Sequence of chain B:
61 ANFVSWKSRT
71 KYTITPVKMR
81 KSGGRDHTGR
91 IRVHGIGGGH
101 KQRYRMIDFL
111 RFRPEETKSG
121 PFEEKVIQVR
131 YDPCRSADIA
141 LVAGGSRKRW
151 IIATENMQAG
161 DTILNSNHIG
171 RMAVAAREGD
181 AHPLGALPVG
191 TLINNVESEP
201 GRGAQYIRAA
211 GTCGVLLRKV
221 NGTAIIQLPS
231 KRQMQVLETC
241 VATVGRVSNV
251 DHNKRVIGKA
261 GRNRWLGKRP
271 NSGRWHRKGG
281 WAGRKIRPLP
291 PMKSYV

Sequence of chain A:
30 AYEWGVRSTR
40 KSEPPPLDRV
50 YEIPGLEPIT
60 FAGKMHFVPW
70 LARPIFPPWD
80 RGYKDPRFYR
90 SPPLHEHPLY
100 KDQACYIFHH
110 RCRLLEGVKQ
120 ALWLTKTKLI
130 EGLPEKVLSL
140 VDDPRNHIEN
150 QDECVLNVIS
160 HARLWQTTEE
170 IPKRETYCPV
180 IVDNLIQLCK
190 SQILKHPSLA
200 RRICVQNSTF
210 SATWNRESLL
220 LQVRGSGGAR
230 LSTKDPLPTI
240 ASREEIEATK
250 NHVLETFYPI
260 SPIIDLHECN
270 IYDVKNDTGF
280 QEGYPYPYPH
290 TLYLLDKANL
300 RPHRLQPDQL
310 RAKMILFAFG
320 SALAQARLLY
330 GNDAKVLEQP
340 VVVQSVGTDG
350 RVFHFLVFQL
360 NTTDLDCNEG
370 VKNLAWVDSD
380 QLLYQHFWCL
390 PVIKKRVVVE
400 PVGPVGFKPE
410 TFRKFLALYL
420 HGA

The following describes two proteins that form a bound complex.

Contacts between the two chains:
Residue W33 in chain A contacts residue M106 in chain B (closest heavy-atom distance 4.1 Å).
Residue Y31 in chain A is in contact with residue G201 in chain B (closest heavy-atom distance 4.9 Å).
Residue S260 in chain A is in contact with residue S146 in chain B (closest heavy-atom distance 3.6 Å).
Residue I263 in chain A is in contact with residue A143 in chain B (closest heavy-atom distance 4.5 Å).
Residue V35 in chain A interacts with residue K67 in chain B (closest heavy-atom distance 3.2 Å).
Residue A30 in chain A contacts residue R202 in chain B (closest heavy-atom distance 4.2 Å).
Residue S37 in chain A contacts residue S65 in chain B (closest heavy-atom distance 4.5 Å).
Residue I262 in chain A is in contact with residue S146 in chain B (closest heavy-atom distance 3.7 Å).
Residue W33 in chain A contacts residue Y104 in chain B (closest heavy-atom distance 4.1 Å).
Residue V35 in chain A contacts residue S65 in chain B (closest heavy-atom distance 4.7 Å).
Residue Y31 in chain A contacts residue R202 in chain B (closest heavy-atom distance 4.2 Å).
Residue A30 in chain A is in contact with residue L110 in chain B (closest heavy-atom distance 3.9 Å).
Residue Y31 in chain A is in contact with residue G203 in chain B (closest heavy-atom distance 4.8 Å).
Residue I259 in chain A interacts with residue G145 in chain B (closest heavy-atom distance 4.0 Å).
Residue P258 in chain A is in contact with residue A143 in chain B (closest heavy-atom distance 3.9 Å).
Residue G34 in chain A interacts with residue T70 in chain B (closest heavy-atom distance 4.3 Å).
Residue G34 in chain A is in contact with residue R69 in chain B (closest heavy-atom distance 2.6 Å).
Residue P258 in chain A contacts residue G144 in chain B (closest heavy-atom distance 3.1 Å).
Residue A30 in chain A is in contact with residue G201 in chain B (closest heavy-atom distance 2.1 Å).
Residue P258 in chain A interacts with residue E124 in chain B (closest heavy-atom distance 4.5 Å).
Residue P258 in chain A contacts residue K125 in chain B (closest heavy-atom distance 4.5 Å).
Residue T38 in chain A contacts residue V64 in chain B (closest heavy-atom distance 3.9 Å).
Residue R39 in chain A interacts with residue T70 in chain B (closest heavy-atom distance 4.1 Å).
Residue P258 in chain A interacts with residue T162 in chain B (closest heavy-atom distance 4.7 Å).
Residue A30 in chain A is in contact with residue R113 in chain B (closest heavy-atom distance 3.4 Å).
Residue I263 in chain A contacts residue S146 in chain B (closest heavy-atom distance 3.6 Å).
Residue L114 in chain A is in contact with residue I127 in chain B (closest heavy-atom distance 3.9 Å).
Residue T38 in chain A is in contact with residue S65 in chain B (closest heavy-atom distance 3.5 Å).
Residue Y257 in chain A contacts residue E123 in chain B (closest heavy-atom distance 3.2 Å).
Residue W33 in chain A is in contact with residue R113 in chain B (closest heavy-atom distance 4.6 Å).
Residue L114 in chain A is in contact with residue A143 in chain B (closest heavy-atom distance 4.4 Å).
Residue P258 in chain A contacts residue G145 in chain B (closest heavy-atom distance 3.4 Å).
Residue S260 in chain A interacts with residue G144 in chain B (closest heavy-atom distance 5.0 Å).
Residue A30 in chain A interacts with residue G203 in chain B (closest heavy-atom distance 4.3 Å).
Residue S260 in chain A contacts residue G145 in chain B (closest heavy-atom distance 3.0 Å).
Residue I263 in chain A contacts residue G145 in chain B (closest heavy-atom distance 3.6 Å).
Residue G34 in chain A is in contact with residue S68 in chain B (closest heavy-atom distance 4.9 Å).
Residue W33 in chain A contacts residue T70 in chain B (closest heavy-atom distance 3.2 Å).
Residue W33 in chain A interacts with residue I107 in chain B (closest heavy-atom distance 3.3 Å).
Residue L114 in chain A is in contact with residue K148 in chain B (closest heavy-atom distance 3.5 Å).
Residue V35 in chain A is in contact with residue S68 in chain B (closest heavy-atom distance 4.9 Å).
Residue I259 in chain A contacts residue G144 in chain B (closest heavy-atom distance 4.8 Å).
Residue I263 in chain A contacts residue R147 in chain B (closest heavy-atom distance 4.0 Å).
Residue D264 in chain A contacts residue K148 in chain B (closest heavy-atom distance 3.0 Å).
Residue P258 in chain A is in contact with residue E123 in chain B (closest heavy-atom distance 4.1 Å).
Residue I263 in chain A interacts with residue K148 in chain B (closest heavy-atom distance 3.9 Å).
Residue T38 in chain A interacts with residue K67 in chain B (closest heavy-atom distance 4.0 Å).
Residue W33 in chain A interacts with residue R69 in chain B (closest heavy-atom distance 3.2 Å).
Residue I259 in chain A contacts residue K125 in chain B (closest heavy-atom distance 3.9 Å).
Residue W33 in chain A interacts with residue K71 in chain B (closest heavy-atom distance 4.6 Å).
Residue I259 in chain A interacts with residue A143 in chain B (closest heavy-atom distance 4.3 Å).
Residue Y31 in chain A contacts residue R113 in chain B (closest heavy-atom distance 4.6 Å).
Residue W33 in chain A contacts residue Y72 in chain B (closest heavy-atom distance 3.7 Å).
Residue G34 in chain A interacts with residue K67 in chain B (closest heavy-atom distance 4.2 Å).
Residue T38 in chain A interacts with residue S68 in chain B (closest heavy-atom distance 3.7 Å).